This data describes a binding interaction between two proteins.

Sequence of protein 2:
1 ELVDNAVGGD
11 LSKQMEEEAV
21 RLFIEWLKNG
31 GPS

Sequence of protein 1:
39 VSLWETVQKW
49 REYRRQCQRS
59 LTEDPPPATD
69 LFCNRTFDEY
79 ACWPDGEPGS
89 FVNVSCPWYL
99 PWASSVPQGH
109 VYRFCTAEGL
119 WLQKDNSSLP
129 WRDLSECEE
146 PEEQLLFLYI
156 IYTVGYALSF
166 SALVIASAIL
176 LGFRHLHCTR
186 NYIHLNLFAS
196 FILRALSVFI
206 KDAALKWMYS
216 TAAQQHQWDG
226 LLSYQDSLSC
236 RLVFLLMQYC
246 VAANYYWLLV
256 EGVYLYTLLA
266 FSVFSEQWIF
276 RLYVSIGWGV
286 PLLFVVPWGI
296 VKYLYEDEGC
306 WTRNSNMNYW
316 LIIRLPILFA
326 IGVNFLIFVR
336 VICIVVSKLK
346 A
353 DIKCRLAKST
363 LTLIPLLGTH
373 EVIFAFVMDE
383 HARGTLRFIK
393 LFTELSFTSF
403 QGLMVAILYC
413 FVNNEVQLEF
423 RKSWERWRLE

Contacts between the two chains:
Residue R130 in protein 1 is in contact with residue N29 in protein 2 (closest heavy-atom distance 4.2 Å).
Residue W100 in protein 1 interacts with residue I24 in protein 2 (closest heavy-atom distance 3.8 Å).
Residue W223 in protein 1 interacts with residue W26 in protein 2 (closest heavy-atom distance 3.4 Å).
Residue Y78 in protein 1 contacts residue K28 in protein 2 (closest heavy-atom distance 3.2 Å).
Residue W100 in protein 1 contacts residue R21 in protein 2 (closest heavy-atom distance 4.0 Å).
Residue L210 in protein 1 contacts residue M15 in protein 2 (closest heavy-atom distance 3.4 Å).
Residue L397 in protein 1 is in contact with residue V3 in protein 2 (closest heavy-atom distance 3.9 Å).
Residue R308 in protein 1 is in contact with residue K13 in protein 2 (closest heavy-atom distance 3.3 Å).
Residue L150 in protein 1 is in contact with residue Q14 in protein 2 (closest heavy-atom distance 3.3 Å).
Residue E77 in protein 1 contacts residue G31 in protein 2 (closest heavy-atom distance 4.0 Å).
Residue Y161 in protein 1 interacts with residue D4 in protein 2 (closest heavy-atom distance 3.6 Å).
Residue R319 in protein 1 contacts residue E1 in protein 2 (closest heavy-atom distance 2.5 Å).
Residue M242 in protein 1 contacts residue D4 in protein 2 (closest heavy-atom distance 3.3 Å).
Residue R130 in protein 1 is in contact with residue K28 in protein 2 (closest heavy-atom distance 2.3 Å).
Residue Q243 in protein 1 is in contact with residue N5 in protein 2 (closest heavy-atom distance 3.4 Å).
Residue K211 in protein 1 contacts residue M15 in protein 2 (closest heavy-atom distance 3.4 Å).
Residue Y97 in protein 1 is in contact with residue L27 in protein 2 (closest heavy-atom distance 4.0 Å).
Residue Y214 in protein 1 interacts with residue E16 in protein 2 (closest heavy-atom distance 3.7 Å).
Residue L210 in protein 1 is in contact with residue S12 in protein 2 (closest heavy-atom distance 4.0 Å).
Residue V45 in protein 1 interacts with residue F23 in protein 2 (closest heavy-atom distance 4.2 Å).
Residue V39 in protein 1 is in contact with residue E16 in protein 2 (closest heavy-atom distance 4.0 Å).
Residue K206 in protein 1 interacts with residue D4 in protein 2 (closest heavy-atom distance 4.2 Å).
Residue L132 in protein 1 contacts residue K28 in protein 2 (closest heavy-atom distance 3.7 Å).
Residue Y157 in protein 1 is in contact with residue D4 in protein 2 (closest heavy-atom distance 4.1 Å).
Residue P146 in protein 1 contacts residue Q14 in protein 2 (closest heavy-atom distance 3.3 Å).
Residue P99 in protein 1 contacts residue V20 in protein 2 (closest heavy-atom distance 3.9 Å).
Residue L323 in protein 1 interacts with residue E1 in protein 2 (closest heavy-atom distance 3.7 Å).
Residue V203 in protein 1 contacts residue D4 in protein 2 (closest heavy-atom distance 3.3 Å).
Residue L150 in protein 1 is in contact with residue L11 in protein 2 (closest heavy-atom distance 3.7 Å).
Residue A377 in protein 1 is in contact with residue E1 in protein 2 (closest heavy-atom distance 3.6 Å).
Residue I322 in protein 1 is in contact with residue L2 in protein 2 (closest heavy-atom distance 4.0 Å).
Residue L41 in protein 1 interacts with residue V20 in protein 2 (closest heavy-atom distance 3.9 Å).
Residue E147 in protein 1 interacts with residue Q14 in protein 2 (closest heavy-atom distance 2.5 Å).
Residue L397 in protein 1 is in contact with residue V7 in protein 2 (closest heavy-atom distance 3.9 Å).
Residue T44 in protein 1 contacts residue F23 in protein 2 (closest heavy-atom distance 4.2 Å).
Residue E396 in protein 1 is in contact with residue V3 in protein 2 (closest heavy-atom distance 3.3 Å).
Residue E77 in protein 1 contacts residue P32 in protein 2 (closest heavy-atom distance 3.7 Å).
Residue R308 in protein 1 interacts with residue E16 in protein 2 (closest heavy-atom distance 2.5 Å).
Residue Y214 in protein 1 interacts with residue A19 in protein 2 (closest heavy-atom distance 3.6 Å).
Residue S40 in protein 1 is in contact with residue E16 in protein 2 (closest heavy-atom distance 3.3 Å).
Residue H221 in protein 1 contacts residue W26 in protein 2 (closest heavy-atom distance 3.4 Å).
Residue Q243 in protein 1 is in contact with residue L2 in protein 2 (closest heavy-atom distance 4.0 Å).
Residue L98 in protein 1 is in contact with residue I24 in protein 2 (closest heavy-atom distance 4.2 Å).
Residue Q219 in protein 1 is in contact with residue L22 in protein 2 (closest heavy-atom distance 4.1 Å).
Residue V246 in protein 1 is in contact with residue L2 in protein 2 (closest heavy-atom distance 3.7 Å).
Residue V39 in protein 1 contacts residue V20 in protein 2 (closest heavy-atom distance 4.2 Å).
Residue W48 in protein 1 contacts residue L27 in protein 2 (closest heavy-atom distance 3.8 Å).
Residue T307 in protein 1 is in contact with residue S12 in protein 2 (closest heavy-atom distance 3.6 Å).
Residue P99 in protein 1 interacts with residue I24 in protein 2 (closest heavy-atom distance 3.8 Å).
Residue S215 in protein 1 is in contact with residue M15 in protein 2 (closest heavy-atom distance 3.3 Å).
Residue L41 in protein 1 interacts with residue F23 in protein 2 (closest heavy-atom distance 4.2 Å).
Residue R389 in protein 1 contacts residue D10 in protein 2 (closest heavy-atom distance 3.2 Å).
Residue V39 in protein 1 contacts residue E17 in protein 2 (closest heavy-atom distance 4.1 Å).
Residue W223 in protein 1 is in contact with residue F23 in protein 2 (closest heavy-atom distance 3.5 Å).
Residue Y214 in protein 1 contacts residue M15 in protein 2 (closest heavy-atom distance 3.7 Å).
Residue L150 in protein 1 interacts with residue D10 in protein 2 (closest heavy-atom distance 3.7 Å).
Residue W315 in protein 1 contacts residue N5 in protein 2 (closest heavy-atom distance 3.1 Å).
Residue L393 in protein 1 is in contact with residue V3 in protein 2 (closest heavy-atom distance 4.0 Å).
Residue L393 in protein 1 contacts residue V7 in protein 2 (closest heavy-atom distance 3.7 Å).
Residue L41 in protein 1 interacts with residue E16 in protein 2 (closest heavy-atom distance 3.3 Å).